Sequence of the second protein:
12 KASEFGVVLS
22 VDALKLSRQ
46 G

Sequence of the first protein:
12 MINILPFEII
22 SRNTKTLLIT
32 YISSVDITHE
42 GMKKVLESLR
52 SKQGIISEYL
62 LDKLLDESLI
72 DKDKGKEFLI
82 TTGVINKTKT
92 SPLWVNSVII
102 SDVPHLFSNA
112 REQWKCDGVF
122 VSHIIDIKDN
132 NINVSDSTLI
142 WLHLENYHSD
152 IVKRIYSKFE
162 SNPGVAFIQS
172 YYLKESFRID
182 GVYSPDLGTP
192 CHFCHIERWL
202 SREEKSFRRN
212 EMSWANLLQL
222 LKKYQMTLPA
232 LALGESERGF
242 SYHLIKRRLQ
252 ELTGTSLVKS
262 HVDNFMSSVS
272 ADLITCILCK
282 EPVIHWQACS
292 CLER

Residue-level contacts at the interface:
Residue M213 in the first protein interacts with residue V19 in the second protein (closest heavy-atom distance 3.5 Å).
Residue W215 in the first protein is in contact with residue S21 in the second protein (closest heavy-atom distance 3.0 Å).
Residue S214 in the first protein interacts with residue L20 in the second protein (closest heavy-atom distance 3.7 Å).
Residue E212 in the first protein interacts with residue L20 in the second protein (closest heavy-atom distance 3.6 Å).
Residue M213 in the first protein is in contact with residue V22 in the second protein (closest heavy-atom distance 3.0 Å).
Residue N211 in the first protein interacts with residue V22 in the second protein (closest heavy-atom distance 4.9 Å).
Residue K175 in the first protein is in contact with residue K26 in the second protein (closest heavy-atom distance 3.7 Å).
Residue L221 in the first protein is in contact with residue L20 in the second protein (closest heavy-atom distance 3.5 Å).
Residue I275 in the first protein interacts with residue K26 in the second protein (closest heavy-atom distance 3.9 Å).
Residue M213 in the first protein contacts residue S21 in the second protein (closest heavy-atom distance 3.3 Å).
Residue L218 in the first protein contacts residue L20 in the second protein (closest heavy-atom distance 4.4 Å).
Residue E176 in the first protein interacts with residue K26 in the second protein (closest heavy-atom distance 2.9 Å).
Residue L218 in the first protein interacts with residue S21 in the second protein (closest heavy-atom distance 4.3 Å).
Residue S214 in the first protein is in contact with residue S21 in the second protein (closest heavy-atom distance 3.3 Å).
Residue M213 in the first protein contacts residue L20 in the second protein (closest heavy-atom distance 3.5 Å).
Residue N217 in the first protein is in contact with residue L20 in the second protein (closest heavy-atom distance 3.0 Å).
Residue W215 in the first protein interacts with residue V22 in the second protein (closest heavy-atom distance 3.5 Å).
Residue E176 in the first protein contacts residue D23 in the second protein (closest heavy-atom distance 4.7 Å).
Residue K175 in the first protein contacts residue D23 in the second protein (closest heavy-atom distance 2.6 Å).
Residue W215 in the first protein contacts residue D23 in the second protein (closest heavy-atom distance 3.4 Å).

This data describes a binding interaction between two proteins.